Residue-level contacts at the interface:
Residue D251 in chain B is in contact with residue L149 in chain A (closest heavy-atom distance 4.9 Å).
Residue D251 in chain B is in contact with residue C148 in chain A (closest heavy-atom distance 3.4 Å).

Sequence of chain B:
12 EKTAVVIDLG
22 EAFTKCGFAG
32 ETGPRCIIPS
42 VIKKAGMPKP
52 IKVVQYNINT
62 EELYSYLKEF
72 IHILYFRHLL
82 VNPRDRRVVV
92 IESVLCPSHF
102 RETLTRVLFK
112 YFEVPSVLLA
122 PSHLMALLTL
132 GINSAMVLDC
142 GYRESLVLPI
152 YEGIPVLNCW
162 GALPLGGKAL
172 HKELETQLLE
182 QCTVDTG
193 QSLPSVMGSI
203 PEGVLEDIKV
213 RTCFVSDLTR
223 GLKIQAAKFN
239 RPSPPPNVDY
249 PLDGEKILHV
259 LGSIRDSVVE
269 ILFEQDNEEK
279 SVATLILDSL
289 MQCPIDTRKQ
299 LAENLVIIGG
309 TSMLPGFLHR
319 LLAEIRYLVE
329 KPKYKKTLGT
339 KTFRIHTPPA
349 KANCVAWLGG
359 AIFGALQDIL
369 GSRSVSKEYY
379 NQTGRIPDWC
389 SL

This data describes a binding interaction between two proteins.

Sequence of chain A:
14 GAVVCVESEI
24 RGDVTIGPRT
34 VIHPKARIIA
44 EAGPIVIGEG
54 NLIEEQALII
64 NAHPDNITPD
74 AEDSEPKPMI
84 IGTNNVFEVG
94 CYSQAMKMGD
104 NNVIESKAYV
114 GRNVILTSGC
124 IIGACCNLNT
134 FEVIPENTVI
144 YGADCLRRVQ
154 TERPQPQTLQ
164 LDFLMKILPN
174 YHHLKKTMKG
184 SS